Sequence of the second protein:
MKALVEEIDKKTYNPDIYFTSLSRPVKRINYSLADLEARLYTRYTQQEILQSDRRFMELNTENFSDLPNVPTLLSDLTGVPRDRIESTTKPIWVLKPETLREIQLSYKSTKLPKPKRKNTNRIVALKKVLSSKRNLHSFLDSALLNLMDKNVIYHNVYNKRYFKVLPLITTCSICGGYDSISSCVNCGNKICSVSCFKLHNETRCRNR

The following describes two proteins that form a bound complex.

Sequence of the first protein:
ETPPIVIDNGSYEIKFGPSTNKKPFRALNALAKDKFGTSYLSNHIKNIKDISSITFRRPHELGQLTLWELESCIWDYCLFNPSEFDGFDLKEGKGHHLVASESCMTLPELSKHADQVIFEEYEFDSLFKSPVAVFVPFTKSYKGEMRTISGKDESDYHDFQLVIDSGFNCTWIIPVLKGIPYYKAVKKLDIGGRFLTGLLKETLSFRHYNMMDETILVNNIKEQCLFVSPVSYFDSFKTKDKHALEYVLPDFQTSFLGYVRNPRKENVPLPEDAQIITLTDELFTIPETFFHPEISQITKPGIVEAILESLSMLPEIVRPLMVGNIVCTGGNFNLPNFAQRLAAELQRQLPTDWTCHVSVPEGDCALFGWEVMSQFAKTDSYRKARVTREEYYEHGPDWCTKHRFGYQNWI

Interface contacts:
Residue S339 in the first protein contacts residue R233 in the second protein (closest heavy-atom distance 2.4 Å).
Residue E332 in the first protein interacts with residue L238 in the second protein (closest heavy-atom distance 3.1 Å).
Residue E336 in the first protein interacts with residue K232 in the second protein (closest heavy-atom distance 3.5 Å).
Residue E122 in the first protein is in contact with residue L198 in the second protein (closest heavy-atom distance 3.3 Å).
Residue E70 in the first protein contacts residue S204 in the second protein (closest heavy-atom distance 2.9 Å).
Residue Y434 in the first protein is in contact with residue D221 in the second protein (closest heavy-atom distance 2.2 Å).
Residue H114 in the first protein is in contact with residue V201 in the second protein (closest heavy-atom distance 3.3 Å).
Residue E336 in the first protein interacts with residue R233 in the second protein (closest heavy-atom distance 3.0 Å).
Residue E321 in the first protein is in contact with residue I241 in the second protein (closest heavy-atom distance 3.5 Å).
Residue Q376 in the first protein interacts with residue V237 in the second protein (closest heavy-atom distance 3.4 Å).
Residue R58 in the first protein interacts with residue S111 in the second protein (closest heavy-atom distance 3.1 Å).
Residue S323 in the first protein contacts residue R101 in the second protein (closest heavy-atom distance 2.7 Å).
Residue E336 in the first protein contacts residue Y234 in the second protein (closest heavy-atom distance 3.2 Å).
Residue M239 in the first protein is in contact with residue F110 in the second protein (closest heavy-atom distance 3.4 Å).
Residue H319 in the first protein contacts residue P239 in the second protein (closest heavy-atom distance 3.4 Å).
Residue V213 in the first protein contacts residue V229 in the second protein (closest heavy-atom distance 3.4 Å).
Residue E122 in the first protein is in contact with residue L202 in the second protein (closest heavy-atom distance 3.3 Å).
Residue D217 in the first protein interacts with residue Y230 in the second protein (closest heavy-atom distance 3.2 Å).
Residue F264 in the first protein contacts residue C247 in the second protein (closest heavy-atom distance 3.1 Å).
Residue F81 in the first protein contacts residue K183 in the second protein (closest heavy-atom distance 3.4 Å).
Residue F222 in the first protein interacts with residue F102 in the second protein (closest heavy-atom distance 3.4 Å).
Residue R234 in the first protein contacts residue I246 in the second protein (closest heavy-atom distance 2.6 Å).
Residue K228 in the first protein contacts residue E108 in the second protein (closest heavy-atom distance 3.4 Å).
Residue F264 in the first protein contacts residue G249 in the second protein (closest heavy-atom distance 3.4 Å).
Residue K92 in the first protein contacts residue L184 in the second protein (closest heavy-atom distance 3.0 Å).
Residue K214 in the first protein interacts with residue V229 in the second protein (closest heavy-atom distance 3.3 Å).
Residue Y260 in the first protein is in contact with residue G248 in the second protein (closest heavy-atom distance 3.4 Å).
Residue F261 in the first protein interacts with residue Y250 in the second protein (closest heavy-atom distance 3.2 Å).
Residue F81 in the first protein interacts with residue T182 in the second protein (closest heavy-atom distance 3.5 Å).
Residue P328 in the first protein contacts residue F235 in the second protein (closest heavy-atom distance 3.3 Å).
Residue E229 in the first protein contacts residue R101 in the second protein (closest heavy-atom distance 2.6 Å).
Residue R234 in the first protein is in contact with residue C247 in the second protein (closest heavy-atom distance 3.4 Å).
Residue D308 in the first protein contacts residue C247 in the second protein (closest heavy-atom distance 3.0 Å).
Residue N82 in the first protein interacts with residue T182 in the second protein (closest heavy-atom distance 2.9 Å).
Residue E70 in the first protein is in contact with residue L167 in the second protein (closest heavy-atom distance 3.4 Å).
Residue E229 in the first protein is in contact with residue L105 in the second protein (closest heavy-atom distance 3.3 Å).
Residue E332 in the first protein is in contact with residue V237 in the second protein (closest heavy-atom distance 3.1 Å).
Residue R58 in the first protein contacts residue D112 in the second protein (closest heavy-atom distance 2.3 Å).
Residue D217 in the first protein contacts residue F102 in the second protein (closest heavy-atom distance 3.3 Å).
Residue Q435 in the first protein is in contact with residue D221 in the second protein (closest heavy-atom distance 2.4 Å).
Residue F233 in the first protein interacts with residue R276 in the second protein (closest heavy-atom distance 3.2 Å).
Residue Y420 in the first protein contacts residue R194 in the second protein (closest heavy-atom distance 2.9 Å).
Residue E70 in the first protein contacts residue L202 in the second protein (closest heavy-atom distance 3.1 Å).
Residue Y434 in the first protein is in contact with residue I225 in the second protein (closest heavy-atom distance 3.2 Å).
Residue K265 in the first protein is in contact with residue Y250 in the second protein (closest heavy-atom distance 3.2 Å).
Residue E372 in the first protein contacts residue L238 in the second protein (closest heavy-atom distance 3.4 Å).
Residue P328 in the first protein contacts residue N231 in the second protein (closest heavy-atom distance 3.3 Å).
Residue M106 in the first protein contacts residue I225 in the second protein (closest heavy-atom distance 3.3 Å).
Residue T56 in the first protein is in contact with residue N109 in the second protein (closest heavy-atom distance 3.3 Å).
Residue P109 in the first protein contacts residue D221 in the second protein (closest heavy-atom distance 3.3 Å).
Residue Q117 in the first protein is in contact with residue V201 in the second protein (closest heavy-atom distance 3.3 Å).
Residue E110 in the first protein contacts residue L216 in the second protein (closest heavy-atom distance 3.5 Å).
Residue E321 in the first protein is in contact with residue K236 in the second protein (closest heavy-atom distance 2.4 Å).
Residue T326 in the first protein interacts with residue S98 in the second protein (closest heavy-atom distance 3.3 Å).
Residue G225 in the first protein contacts residue L105 in the second protein (closest heavy-atom distance 3.2 Å).
Residue R221 in the first protein contacts residue N106 in the second protein (closest heavy-atom distance 3.1 Å).
Residue Q376 in the first protein is in contact with residue L238 in the second protein (closest heavy-atom distance 3.4 Å).
Residue L68 in the first protein interacts with residue R206 in the second protein (closest heavy-atom distance 3.4 Å).
Residue E70 in the first protein contacts residue S203 in the second protein (closest heavy-atom distance 3.4 Å).
Residue E70 in the first protein contacts residue K205 in the second protein (closest heavy-atom distance 3.0 Å).